Sequence of chain A:
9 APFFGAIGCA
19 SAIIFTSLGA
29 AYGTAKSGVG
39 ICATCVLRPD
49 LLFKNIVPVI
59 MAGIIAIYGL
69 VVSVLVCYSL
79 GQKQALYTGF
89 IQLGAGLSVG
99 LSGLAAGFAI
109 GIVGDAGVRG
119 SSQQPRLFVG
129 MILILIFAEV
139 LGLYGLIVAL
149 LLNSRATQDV

Sequence of chain B:
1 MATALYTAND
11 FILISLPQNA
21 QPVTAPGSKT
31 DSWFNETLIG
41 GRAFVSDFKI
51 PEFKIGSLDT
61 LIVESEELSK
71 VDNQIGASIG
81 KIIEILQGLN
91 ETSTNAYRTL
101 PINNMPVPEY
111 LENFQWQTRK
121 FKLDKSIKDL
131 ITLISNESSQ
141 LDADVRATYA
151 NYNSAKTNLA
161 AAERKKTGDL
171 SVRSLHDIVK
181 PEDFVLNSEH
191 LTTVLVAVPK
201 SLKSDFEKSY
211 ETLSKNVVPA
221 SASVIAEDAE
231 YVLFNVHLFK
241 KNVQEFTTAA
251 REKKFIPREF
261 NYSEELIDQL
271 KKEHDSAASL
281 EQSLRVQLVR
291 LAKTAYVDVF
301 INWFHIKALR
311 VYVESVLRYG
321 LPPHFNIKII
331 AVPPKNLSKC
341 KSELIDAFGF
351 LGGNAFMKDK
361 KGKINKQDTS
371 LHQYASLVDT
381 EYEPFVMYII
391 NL

The following describes two proteins that form a bound complex.

Interface contacts:
Residue K366 in chain B contacts residue Q121 in chain A (closest heavy-atom distance 4.9 Å).
Residue N365 in chain B contacts residue Q121 in chain A (closest heavy-atom distance 4.9 Å).